Sequence of chain A:
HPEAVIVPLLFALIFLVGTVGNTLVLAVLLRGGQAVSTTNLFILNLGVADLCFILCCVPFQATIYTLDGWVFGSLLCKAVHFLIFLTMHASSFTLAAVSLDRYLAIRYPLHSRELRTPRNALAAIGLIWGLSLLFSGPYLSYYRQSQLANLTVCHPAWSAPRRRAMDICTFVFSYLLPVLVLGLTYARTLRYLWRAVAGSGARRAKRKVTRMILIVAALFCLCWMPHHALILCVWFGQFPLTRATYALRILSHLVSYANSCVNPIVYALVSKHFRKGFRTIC

Sequence of chain B:
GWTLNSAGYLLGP

These two protein chains interact to form a complex.

Contacts between the two chains:
Residue P177 in chain A contacts residue G8 in chain B (closest heavy-atom distance 4.6 Å).
Residue I256 in chain A contacts residue L10 in chain B (closest heavy-atom distance 5.0 Å).
Residue G90 in chain A is in contact with residue N5 in chain B (closest heavy-atom distance 3.5 Å).
Residue I85 in chain A contacts residue S6 in chain B (closest heavy-atom distance 4.2 Å).
Residue Y271 in chain A contacts residue S6 in chain B (closest heavy-atom distance 4.8 Å).
Residue R268 in chain A is in contact with residue G1 in chain B (closest heavy-atom distance 4.1 Å).
Residue W179 in chain A is in contact with residue P13 in chain B (closest heavy-atom distance 4.5 Å).
Residue L266 in chain A contacts residue W2 in chain B (closest heavy-atom distance 3.5 Å).
Residue L169 in chain A contacts residue P13 in chain B (closest heavy-atom distance 4.8 Å).
Residue F264 in chain A interacts with residue L11 in chain B (closest heavy-atom distance 4.0 Å).
Residue Q82 in chain A interacts with residue Y9 in chain B (closest heavy-atom distance 3.0 Å).
Residue H176 in chain A is in contact with residue N5 in chain B (closest heavy-atom distance 3.7 Å).
Residue D89 in chain A interacts with residue N5 in chain B (closest heavy-atom distance 3.3 Å).
Residue I85 in chain A is in contact with residue Y9 in chain B (closest heavy-atom distance 4.2 Å).
Residue L255 in chain A contacts residue L10 in chain B (closest heavy-atom distance 4.4 Å).
Residue V259 in chain A is in contact with residue L11 in chain B (closest heavy-atom distance 3.8 Å).
Residue A170 in chain A contacts residue L4 in chain B (closest heavy-atom distance 3.9 Å).
Residue V174 in chain A interacts with residue N5 in chain B (closest heavy-atom distance 3.5 Å).
Residue H176 in chain A contacts residue L4 in chain B (closest heavy-atom distance 3.9 Å).
Residue Y164 in chain A interacts with residue Y9 in chain B (closest heavy-atom distance 3.6 Å).
Residue H102 in chain A is in contact with residue Y9 in chain B (closest heavy-atom distance 3.4 Å).
Residue H176 in chain A is in contact with residue G12 in chain B (closest heavy-atom distance 4.6 Å).
Residue L172 in chain A interacts with residue L4 in chain B (closest heavy-atom distance 4.2 Å).
Residue W91 in chain A contacts residue N5 in chain B (closest heavy-atom distance 4.6 Å).
Residue Y86 in chain A interacts with residue S6 in chain B (closest heavy-atom distance 3.7 Å).
Residue H176 in chain A contacts residue Y9 in chain B (closest heavy-atom distance 3.4 Å).
Residue Y86 in chain A interacts with residue Y9 in chain B (closest heavy-atom distance 4.6 Å).
Residue R274 in chain A interacts with residue L10 in chain B (closest heavy-atom distance 3.6 Å).
Residue P177 in chain A contacts residue Y9 in chain B (closest heavy-atom distance 3.4 Å).
Residue L266 in chain A is in contact with residue L11 in chain B (closest heavy-atom distance 3.8 Å).
Residue T84 in chain A contacts residue N5 in chain B (closest heavy-atom distance 4.8 Å).
Residue P177 in chain A interacts with residue P13 in chain B (closest heavy-atom distance 3.9 Å).
Residue P265 in chain A interacts with residue W2 in chain B (closest heavy-atom distance 5.0 Å).
Residue F264 in chain A contacts residue L10 in chain B (closest heavy-atom distance 3.6 Å).
Residue C175 in chain A is in contact with residue Y9 in chain B (closest heavy-atom distance 3.4 Å).
Residue R268 in chain A contacts residue W2 in chain B (closest heavy-atom distance 4.5 Å).
Residue P177 in chain A is in contact with residue G12 in chain B (closest heavy-atom distance 4.4 Å).
Residue R274 in chain A contacts residue W2 in chain B (closest heavy-atom distance 4.7 Å).
Residue H176 in chain A contacts residue G8 in chain B (closest heavy-atom distance 3.3 Å).
Residue L169 in chain A contacts residue L4 in chain B (closest heavy-atom distance 3.6 Å).
Residue A178 in chain A interacts with residue P13 in chain B (closest heavy-atom distance 4.3 Å).
Residue L172 in chain A interacts with residue N5 in chain B (closest heavy-atom distance 4.8 Å).
Residue T267 in chain A contacts residue W2 in chain B (closest heavy-atom distance 2.5 Å).
Residue R184 in chain A contacts residue G12 in chain B (closest heavy-atom distance 3.9 Å).
Residue I85 in chain A interacts with residue N5 in chain B (closest heavy-atom distance 3.0 Å).
Residue T270 in chain A is in contact with residue W2 in chain B (closest heavy-atom distance 3.6 Å).
Residue R184 in chain A is in contact with residue P13 in chain B (closest heavy-atom distance 3.7 Å).
Residue Y271 in chain A is in contact with residue G1 in chain B (closest heavy-atom distance 4.2 Å).
Residue F264 in chain A contacts residue W2 in chain B (closest heavy-atom distance 4.6 Å).
Residue Y271 in chain A interacts with residue W2 in chain B (closest heavy-atom distance 3.5 Å).
Residue L266 in chain A interacts with residue A7 in chain B (closest heavy-atom distance 5.0 Å).
Residue R184 in chain A is in contact with residue L11 in chain B (closest heavy-atom distance 3.4 Å).
Residue L88 in chain A contacts residue N5 in chain B (closest heavy-atom distance 3.2 Å).
Residue D89 in chain A is in contact with residue T3 in chain B (closest heavy-atom distance 4.5 Å).